These two protein chains interact to form a complex.

Sequence of chain B:
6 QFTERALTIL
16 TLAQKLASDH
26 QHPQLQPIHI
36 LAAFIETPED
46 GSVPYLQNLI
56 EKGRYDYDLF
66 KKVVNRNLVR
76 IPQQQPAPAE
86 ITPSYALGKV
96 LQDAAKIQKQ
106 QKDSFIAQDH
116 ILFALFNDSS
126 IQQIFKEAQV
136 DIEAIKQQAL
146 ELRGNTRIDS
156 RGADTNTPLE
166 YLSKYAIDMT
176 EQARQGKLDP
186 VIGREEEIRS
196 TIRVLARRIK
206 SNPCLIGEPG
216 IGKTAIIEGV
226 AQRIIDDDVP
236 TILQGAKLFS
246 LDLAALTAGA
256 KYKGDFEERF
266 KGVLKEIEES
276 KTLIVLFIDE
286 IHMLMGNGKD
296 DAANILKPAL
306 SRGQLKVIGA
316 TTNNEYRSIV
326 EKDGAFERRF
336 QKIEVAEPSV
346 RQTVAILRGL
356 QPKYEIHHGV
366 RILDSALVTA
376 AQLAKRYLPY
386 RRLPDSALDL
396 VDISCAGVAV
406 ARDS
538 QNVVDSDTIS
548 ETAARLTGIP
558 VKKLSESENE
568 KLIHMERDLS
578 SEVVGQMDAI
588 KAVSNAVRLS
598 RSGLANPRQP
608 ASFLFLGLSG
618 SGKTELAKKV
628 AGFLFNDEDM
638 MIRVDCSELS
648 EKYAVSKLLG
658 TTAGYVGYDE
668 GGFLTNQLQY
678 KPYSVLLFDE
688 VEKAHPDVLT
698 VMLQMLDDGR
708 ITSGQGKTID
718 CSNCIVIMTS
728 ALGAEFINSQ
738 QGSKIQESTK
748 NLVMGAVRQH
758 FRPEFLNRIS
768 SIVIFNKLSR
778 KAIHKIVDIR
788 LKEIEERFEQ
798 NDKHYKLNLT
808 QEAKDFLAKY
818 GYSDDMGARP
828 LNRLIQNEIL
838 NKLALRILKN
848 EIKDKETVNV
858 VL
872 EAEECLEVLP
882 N

Sequence of chain A:
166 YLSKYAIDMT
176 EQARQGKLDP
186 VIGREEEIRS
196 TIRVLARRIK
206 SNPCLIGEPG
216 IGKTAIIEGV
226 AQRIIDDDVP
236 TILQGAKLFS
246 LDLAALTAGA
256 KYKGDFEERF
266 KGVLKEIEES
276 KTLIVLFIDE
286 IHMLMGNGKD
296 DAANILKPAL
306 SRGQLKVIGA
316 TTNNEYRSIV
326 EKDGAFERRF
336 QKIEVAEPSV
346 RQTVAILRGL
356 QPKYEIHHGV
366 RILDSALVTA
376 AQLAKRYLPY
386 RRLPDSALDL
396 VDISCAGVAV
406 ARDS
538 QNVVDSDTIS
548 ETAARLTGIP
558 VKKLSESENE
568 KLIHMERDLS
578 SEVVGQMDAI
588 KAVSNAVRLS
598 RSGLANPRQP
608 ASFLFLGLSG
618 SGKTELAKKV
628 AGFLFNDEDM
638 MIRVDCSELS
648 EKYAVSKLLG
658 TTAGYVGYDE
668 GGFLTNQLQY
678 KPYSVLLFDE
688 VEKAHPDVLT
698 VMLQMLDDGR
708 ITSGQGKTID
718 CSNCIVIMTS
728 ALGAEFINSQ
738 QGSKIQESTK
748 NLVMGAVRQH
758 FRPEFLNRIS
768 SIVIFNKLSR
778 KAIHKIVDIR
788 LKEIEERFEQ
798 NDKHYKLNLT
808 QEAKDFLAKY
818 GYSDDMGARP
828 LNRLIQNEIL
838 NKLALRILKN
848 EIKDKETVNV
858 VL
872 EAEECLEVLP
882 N

Residue-level contacts at the interface:
Residue A253 in chain B contacts residue I300 in chain A (closest heavy-atom distance 3.5 Å).
Residue S409 in chain B interacts with residue T236 in chain A (closest heavy-atom distance 3.7 Å).
Residue L395 in chain B is in contact with residue K205 in chain A (closest heavy-atom distance 4.3 Å).
Residue V405 in chain B interacts with residue R198 in chain A (closest heavy-atom distance 3.4 Å).
Residue D397 in chain B is in contact with residue K205 in chain A (closest heavy-atom distance 2.9 Å).
Residue R830 in chain B interacts with residue Q606 in chain A (closest heavy-atom distance 4.3 Å).
Residue D408 in chain B interacts with residue P235 in chain A (closest heavy-atom distance 3.1 Å).
Residue L845 in chain B contacts residue R595 in chain A (closest heavy-atom distance 3.5 Å).
Residue L393 in chain B is in contact with residue K205 in chain A (closest heavy-atom distance 2.4 Å).
Residue R830 in chain B interacts with residue L763 in chain A (closest heavy-atom distance 4.3 Å).
Residue D397 in chain B is in contact with residue R203 in chain A (closest heavy-atom distance 3.2 Å).
Residue R830 in chain B contacts residue I766 in chain A (closest heavy-atom distance 2.3 Å).
Residue D397 in chain B interacts with residue R202 in chain A (closest heavy-atom distance 2.1 Å).
Residue D408 in chain B interacts with residue I197 in chain A (closest heavy-atom distance 3.0 Å).
Residue D394 in chain B contacts residue K205 in chain A (closest heavy-atom distance 2.8 Å).
Residue R830 in chain B is in contact with residue S767 in chain A (closest heavy-atom distance 3.4 Å).
Residue A841 in chain B is in contact with residue L601 in chain A (closest heavy-atom distance 3.6 Å).
Residue I844 in chain B interacts with residue L601 in chain A (closest heavy-atom distance 4.3 Å).
Residue K839 in chain B is in contact with residue R595 in chain A (closest heavy-atom distance 4.3 Å).
Residue F795 in chain B contacts residue L601 in chain A (closest heavy-atom distance 4.0 Å).
Residue I398 in chain B interacts with residue K205 in chain A (closest heavy-atom distance 2.9 Å).
Residue L393 in chain B is in contact with residue R203 in chain A (closest heavy-atom distance 3.5 Å).
Residue Y359 in chain B is in contact with residue R203 in chain A (closest heavy-atom distance 3.0 Å).
Residue A841 in chain B interacts with residue L596 in chain A (closest heavy-atom distance 4.0 Å).
Residue D397 in chain B is in contact with residue I204 in chain A (closest heavy-atom distance 4.2 Å).
Residue R552 in chain B contacts residue R198 in chain A (closest heavy-atom distance 4.0 Å).
Residue L845 in chain B is in contact with residue L569 in chain A (closest heavy-atom distance 3.9 Å).
Residue N838 in chain B interacts with residue R595 in chain A (closest heavy-atom distance 2.1 Å).
Residue L837 in chain B interacts with residue L596 in chain A (closest heavy-atom distance 3.4 Å).
Residue A401 in chain B is in contact with residue R198 in chain A (closest heavy-atom distance 3.5 Å).
Residue L842 in chain B is in contact with residue R595 in chain A (closest heavy-atom distance 2.6 Å).
Residue H362 in chain B contacts residue I237 in chain A (closest heavy-atom distance 3.7 Å).
Residue M823 in chain B interacts with residue R755 in chain A (closest heavy-atom distance 3.9 Å).
Residue F795 in chain B contacts residue G600 in chain A (closest heavy-atom distance 3.4 Å).
Residue H363 in chain B interacts with residue R202 in chain A (closest heavy-atom distance 3.8 Å).
Residue G402 in chain B interacts with residue R198 in chain A (closest heavy-atom distance 4.2 Å).
Residue D397 in chain B is in contact with residue A201 in chain A (closest heavy-atom distance 3.7 Å).
Residue A401 in chain B is in contact with residue A201 in chain A (closest heavy-atom distance 4.1 Å).
Residue D408 in chain B interacts with residue T236 in chain A (closest heavy-atom distance 4.0 Å).
Residue E872 in chain B interacts with residue Q743 in chain A (closest heavy-atom distance 3.8 Å).
Residue V405 in chain B is in contact with residue I197 in chain A (closest heavy-atom distance 3.5 Å).
Residue N847 in chain B is in contact with residue N566 in chain A (closest heavy-atom distance 4.0 Å).
Residue A841 in chain B interacts with residue S599 in chain A (closest heavy-atom distance 3.7 Å).
Residue L845 in chain B is in contact with residue E565 in chain A (closest heavy-atom distance 4.0 Å).
Residue R640 in chain B interacts with residue E761 in chain A (closest heavy-atom distance 2.8 Å).
Residue L840 in chain B interacts with residue R595 in chain A (closest heavy-atom distance 3.5 Å).
Residue H363 in chain B interacts with residue I237 in chain A (closest heavy-atom distance 3.5 Å).
Residue D408 in chain B is in contact with residue V234 in chain A (closest heavy-atom distance 3.9 Å).
Residue L845 in chain B is in contact with residue N566 in chain A (closest heavy-atom distance 3.6 Å).
Residue Y359 in chain B is in contact with residue R202 in chain A (closest heavy-atom distance 2.8 Å).
Residue V405 in chain B contacts residue R194 in chain A (closest heavy-atom distance 3.9 Å).
Residue R830 in chain B interacts with residue N764 in chain A (closest heavy-atom distance 2.5 Å).
Residue M823 in chain B contacts residue L763 in chain A (closest heavy-atom distance 4.1 Å).
Residue H362 in chain B interacts with residue R202 in chain A (closest heavy-atom distance 3.2 Å).
Residue N838 in chain B interacts with residue L596 in chain A (closest heavy-atom distance 3.2 Å).
Residue F795 in chain B is in contact with residue N603 in chain A (closest heavy-atom distance 4.2 Å).
Residue G664 in chain B contacts residue Y650 in chain A (closest heavy-atom distance 3.9 Å).
Residue R830 in chain B is in contact with residue R765 in chain A (closest heavy-atom distance 4.2 Å).
Residue A841 in chain B is in contact with residue R595 in chain A (closest heavy-atom distance 2.7 Å).
Residue N834 in chain B contacts residue S767 in chain A (closest heavy-atom distance 3.7 Å).